These two protein chains interact to form a complex.

Sequence of chain B:
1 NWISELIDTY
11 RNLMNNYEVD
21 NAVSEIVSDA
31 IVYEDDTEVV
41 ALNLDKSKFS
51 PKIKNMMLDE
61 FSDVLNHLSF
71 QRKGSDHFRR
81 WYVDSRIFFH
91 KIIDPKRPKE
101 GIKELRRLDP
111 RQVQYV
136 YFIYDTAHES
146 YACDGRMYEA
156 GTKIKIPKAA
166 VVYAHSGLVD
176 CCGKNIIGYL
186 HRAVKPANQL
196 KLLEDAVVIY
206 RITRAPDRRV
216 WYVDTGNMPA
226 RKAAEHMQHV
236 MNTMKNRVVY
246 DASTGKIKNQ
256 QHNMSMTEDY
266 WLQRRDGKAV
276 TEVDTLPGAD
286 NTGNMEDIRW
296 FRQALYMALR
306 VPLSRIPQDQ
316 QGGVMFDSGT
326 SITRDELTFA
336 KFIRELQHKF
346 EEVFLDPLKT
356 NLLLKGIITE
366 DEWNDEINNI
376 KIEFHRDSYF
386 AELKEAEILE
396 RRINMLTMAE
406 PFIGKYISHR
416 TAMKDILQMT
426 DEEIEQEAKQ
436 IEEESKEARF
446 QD

Interface contacts:
Residue R396 in chain A is in contact with residue L388 in chain B (closest heavy-atom distance 3.3 Å).
Residue A433 in chain A is in contact with residue R444 in chain B (closest heavy-atom distance 3.2 Å).
Residue W216 in chain A interacts with residue W266 in chain B (closest heavy-atom distance 3.4 Å).
Residue W295 in chain A contacts residue E199 in chain B (closest heavy-atom distance 3.2 Å).
Residue W216 in chain A is in contact with residue Y265 in chain B (closest heavy-atom distance 3.0 Å).
Residue W216 in chain A contacts residue L267 in chain B (closest heavy-atom distance 3.2 Å).
Residue P282 in chain A is in contact with residue T280 in chain B (closest heavy-atom distance 3.2 Å).
Residue V218 in chain A is in contact with residue L267 in chain B (closest heavy-atom distance 3.3 Å).
Residue R209 in chain A is in contact with residue D212 in chain B (closest heavy-atom distance 1.5 Å).
Residue I204 in chain A is in contact with residue A210 in chain B (closest heavy-atom distance 3.0 Å).
Residue R187 in chain A is in contact with residue D20 in chain B (closest heavy-atom distance 3.3 Å).
Residue G288 in chain A contacts residue N286 in chain B (closest heavy-atom distance 3.4 Å).
Residue V202 in chain A contacts residue R206 in chain B (closest heavy-atom distance 3.2 Å).
Residue M403 in chain A interacts with residue E395 in chain B (closest heavy-atom distance 3.2 Å).
Residue K273 in chain A contacts residue G272 in chain B (closest heavy-atom distance 2.5 Å).
Residue M236 in chain A interacts with residue W266 in chain B (closest heavy-atom distance 3.3 Å).
Residue Y217 in chain A interacts with residue V278 in chain B (closest heavy-atom distance 3.4 Å).
Residue R305 in chain A contacts residue D20 in chain B (closest heavy-atom distance 3.2 Å).
Residue K376 in chain A is in contact with residue D36 in chain B (closest heavy-atom distance 3.3 Å).
Residue Y411 in chain A is in contact with residue E432 in chain B (closest heavy-atom distance 3.1 Å).
Residue D200 in chain A interacts with residue A247 in chain B (closest heavy-atom distance 3.1 Å).
Residue V275 in chain A is in contact with residue A274 in chain B (closest heavy-atom distance 3.3 Å).
Residue V275 in chain A interacts with residue R269 in chain B (closest heavy-atom distance 3.0 Å).
Residue Y205 in chain A interacts with residue A210 in chain B (closest heavy-atom distance 3.4 Å).
Residue W295 in chain A interacts with residue R297 in chain B (closest heavy-atom distance 2.9 Å).
Residue G409 in chain A interacts with residue I436 in chain B (closest heavy-atom distance 2.9 Å).
Residue V174 in chain A is in contact with residue R80 in chain B (closest heavy-atom distance 2.8 Å).
Residue Y217 in chain A contacts residue R269 in chain B (closest heavy-atom distance 3.1 Å).
Residue V218 in chain A interacts with residue Q268 in chain B (closest heavy-atom distance 3.3 Å).
Residue S413 in chain A is in contact with residue E432 in chain B (closest heavy-atom distance 3.0 Å).
Residue D200 in chain A contacts residue Y245 in chain B (closest heavy-atom distance 3.0 Å).
Residue Y245 in chain A interacts with residue M259 in chain B (closest heavy-atom distance 3.0 Å).
Residue R187 in chain A is in contact with residue N21 in chain B (closest heavy-atom distance 3.1 Å).
Residue H414 in chain A contacts residue E439 in chain B (closest heavy-atom distance 3.1 Å).
Residue D212 in chain A contacts residue T262 in chain B (closest heavy-atom distance 2.2 Å).
Residue Y411 in chain A contacts residue H414 in chain B (closest heavy-atom distance 2.6 Å).
Residue R396 in chain A interacts with residue Y384 in chain B (closest heavy-atom distance 3.3 Å).
Residue D246 in chain A interacts with residue N258 in chain B (closest heavy-atom distance 1.6 Å).
Residue D219 in chain A interacts with residue R269 in chain B (closest heavy-atom distance 3.1 Å).
Residue T220 in chain A contacts residue R270 in chain B (closest heavy-atom distance 3.3 Å).
Residue M302 in chain A contacts residue Y301 in chain B (closest heavy-atom distance 3.4 Å).
Residue M320 in chain A interacts with residue V319 in chain B (closest heavy-atom distance 3.0 Å).
Residue K336 in chain A interacts with residue D382 in chain B (closest heavy-atom distance 2.1 Å).
Residue M302 in chain A contacts residue N21 in chain B (closest heavy-atom distance 3.1 Å).
Residue W216 in chain A contacts residue D264 in chain B (closest heavy-atom distance 2.7 Å).
Residue R396 in chain A interacts with residue E387 in chain B (closest heavy-atom distance 2.7 Å).
Residue N241 in chain A is in contact with residue T262 in chain B (closest heavy-atom distance 2.9 Å).
Residue D292 in chain A contacts residue R206 in chain B (closest heavy-atom distance 2.8 Å).
Residue Y411 in chain A contacts residue M418 in chain B (closest heavy-atom distance 3.3 Å).
Residue Y217 in chain A interacts with residue L267 in chain B (closest heavy-atom distance 3.2 Å).
Residue R415 in chain A interacts with residue Q435 in chain B (closest heavy-atom distance 3.2 Å).
Residue R329 in chain A is in contact with residue R310 in chain B (closest heavy-atom distance 2.9 Å).
Residue N289 in chain A is in contact with residue N286 in chain B (closest heavy-atom distance 2.9 Å).
Residue R329 in chain A interacts with residue F385 in chain B (closest heavy-atom distance 3.2 Å).
Residue A247 in chain A is in contact with residue N258 in chain B (closest heavy-atom distance 3.2 Å).
Residue I204 in chain A contacts residue Y245 in chain B (closest heavy-atom distance 3.3 Å).
Residue V203 in chain A interacts with residue Y245 in chain B (closest heavy-atom distance 3.3 Å).
Residue S413 in chain A interacts with residue Q435 in chain B (closest heavy-atom distance 2.6 Å).
Residue G221 in chain A contacts residue R270 in chain B (closest heavy-atom distance 3.3 Å).
Residue D212 in chain A contacts residue E263 in chain B (closest heavy-atom distance 3.3 Å).

Sequence of chain A:
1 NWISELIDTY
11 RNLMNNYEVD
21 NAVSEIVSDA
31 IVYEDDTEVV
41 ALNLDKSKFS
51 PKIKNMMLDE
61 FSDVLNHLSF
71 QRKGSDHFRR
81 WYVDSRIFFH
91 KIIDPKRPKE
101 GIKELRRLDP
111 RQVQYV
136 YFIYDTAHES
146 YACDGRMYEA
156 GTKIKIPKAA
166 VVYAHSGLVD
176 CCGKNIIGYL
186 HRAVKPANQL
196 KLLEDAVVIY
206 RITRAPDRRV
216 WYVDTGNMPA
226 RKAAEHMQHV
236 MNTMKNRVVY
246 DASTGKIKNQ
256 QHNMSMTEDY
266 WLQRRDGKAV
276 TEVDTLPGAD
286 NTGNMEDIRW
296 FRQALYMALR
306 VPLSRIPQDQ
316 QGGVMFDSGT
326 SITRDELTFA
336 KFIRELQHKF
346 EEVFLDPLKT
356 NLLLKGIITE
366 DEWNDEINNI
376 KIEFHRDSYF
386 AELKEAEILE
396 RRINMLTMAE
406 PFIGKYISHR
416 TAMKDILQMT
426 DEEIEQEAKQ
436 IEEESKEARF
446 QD